Residue-level contacts at the interface:
Residue L40 in chain B interacts with residue M76 in chain A (closest heavy-atom distance 3.6 Å).
Residue D78 in chain B is in contact with residue G77 in chain A (closest heavy-atom distance 2.6 Å).
Residue I75 in chain B contacts residue V44 in chain A (closest heavy-atom distance 3.2 Å).
Residue V102 in chain B interacts with residue R127 in chain A (closest heavy-atom distance 3.6 Å).
Residue Y98 in chain B contacts residue S135 in chain A (closest heavy-atom distance 3.3 Å).
Residue M36 in chain B contacts residue L46 in chain A (closest heavy-atom distance 3.1 Å).
Residue W87 in chain B is in contact with residue M76 in chain A (closest heavy-atom distance 2.9 Å).
Residue E99 in chain B is in contact with residue L133 in chain A (closest heavy-atom distance 3.5 Å).
Residue G85 in chain B is in contact with residue L74 in chain A (closest heavy-atom distance 3.5 Å).
Residue K53 in chain B is in contact with residue N25 in chain A (closest heavy-atom distance 2.6 Å).
Residue D95 in chain B is in contact with residue E132 in chain A (closest heavy-atom distance 2.4 Å).
Residue Y98 in chain B is in contact with residue L134 in chain A (closest heavy-atom distance 3.7 Å).
Residue G83 in chain B contacts residue D138 in chain A (closest heavy-atom distance 2.9 Å).
Residue Q39 in chain B contacts residue M43 in chain A (closest heavy-atom distance 3.2 Å).
Residue A81 in chain B contacts residue S135 in chain A (closest heavy-atom distance 3.0 Å).
Residue A81 in chain B interacts with residue E137 in chain A (closest heavy-atom distance 3.6 Å).
Residue D95 in chain B is in contact with residue L133 in chain A (closest heavy-atom distance 3.2 Å).
Residue L154 in chain B contacts residue L118 in chain A (closest heavy-atom distance 3.5 Å).
Residue F50 in chain B is in contact with residue L36 in chain A (closest heavy-atom distance 3.5 Å).
Residue V77 in chain B is in contact with residue V44 in chain A (closest heavy-atom distance 3.6 Å).
Residue L154 in chain B contacts residue T119 in chain A (closest heavy-atom distance 3.5 Å).
Residue E57 in chain B contacts residue N25 in chain A (closest heavy-atom distance 3.5 Å).
Residue F43 in chain B interacts with residue L36 in chain A (closest heavy-atom distance 3.5 Å).
Residue G76 in chain B is in contact with residue I78 in chain A (closest heavy-atom distance 3.7 Å).
Residue L80 in chain B contacts residue S135 in chain A (closest heavy-atom distance 3.7 Å).
Residue Y98 in chain B contacts residue L133 in chain A (closest heavy-atom distance 3.7 Å).
Residue Y98 in chain B interacts with residue Y122 in chain A (closest heavy-atom distance 3.1 Å).
Residue K150 in chain B is in contact with residue P136 in chain A (closest heavy-atom distance 3.3 Å).
Residue F86 in chain B contacts residue S75 in chain A (closest heavy-atom distance 3.0 Å).
Residue V77 in chain B contacts residue I78 in chain A (closest heavy-atom distance 3.5 Å).
Residue M36 in chain B is in contact with residue Y72 in chain A (closest heavy-atom distance 3.7 Å).
Residue K218 in chain B is in contact with residue S223 in chain A (closest heavy-atom distance 3.4 Å).
Residue F43 in chain B interacts with residue A40 in chain A (closest heavy-atom distance 3.1 Å).
Residue L40 in chain B is in contact with residue M43 in chain A (closest heavy-atom distance 3.5 Å).
Residue A153 in chain B interacts with residue V140 in chain A (closest heavy-atom distance 3.5 Å).
Residue K150 in chain B is in contact with residue E137 in chain A (closest heavy-atom distance 3.4 Å).
Residue E214 in chain B is in contact with residue V224 in chain A (closest heavy-atom distance 3.7 Å).
Residue F43 in chain B is in contact with residue K39 in chain A (closest heavy-atom distance 3.7 Å).
Residue K218 in chain B is in contact with residue D222 in chain A (closest heavy-atom distance 2.7 Å).
Residue F43 in chain B interacts with residue M76 in chain A (closest heavy-atom distance 3.4 Å).
Residue D95 in chain B interacts with residue M131 in chain A (closest heavy-atom distance 3.0 Å).
Residue V102 in chain B contacts residue Y122 in chain A (closest heavy-atom distance 3.4 Å).
Residue E106 in chain B contacts residue R127 in chain A (closest heavy-atom distance 2.9 Å).
Residue L154 in chain B interacts with residue M163 in chain A (closest heavy-atom distance 3.6 Å).
Residue E99 in chain B interacts with residue R127 in chain A (closest heavy-atom distance 2.7 Å).
Residue G76 in chain B is in contact with residue G77 in chain A (closest heavy-atom distance 3.6 Å).
Residue S82 in chain B is in contact with residue D138 in chain A (closest heavy-atom distance 2.8 Å).
Residue K84 in chain B interacts with residue Y93 in chain A (closest heavy-atom distance 3.4 Å).
Residue W87 in chain B is in contact with residue G77 in chain A (closest heavy-atom distance 3.4 Å).
Residue F50 in chain B contacts residue L33 in chain A (closest heavy-atom distance 3.6 Å).
Residue V77 in chain B interacts with residue G77 in chain A (closest heavy-atom distance 2.9 Å).
Residue T156 in chain B is in contact with residue S160 in chain A (closest heavy-atom distance 2.8 Å).
Residue F86 in chain B contacts residue M76 in chain A (closest heavy-atom distance 3.4 Å).
Residue L40 in chain B interacts with residue Y72 in chain A (closest heavy-atom distance 3.3 Å).
Residue L217 in chain B interacts with residue V224 in chain A (closest heavy-atom distance 3.6 Å).
Residue S82 in chain B interacts with residue S135 in chain A (closest heavy-atom distance 3.6 Å).
Residue T156 in chain B is in contact with residue G161 in chain A (closest heavy-atom distance 3.0 Å).
Residue H54 in chain B is in contact with residue A29 in chain A (closest heavy-atom distance 3.5 Å).
Residue V77 in chain B contacts residue M76 in chain A (closest heavy-atom distance 3.5 Å).
Residue N46 in chain B is in contact with residue K39 in chain A (closest heavy-atom distance 3.2 Å).

Sequence of chain B:
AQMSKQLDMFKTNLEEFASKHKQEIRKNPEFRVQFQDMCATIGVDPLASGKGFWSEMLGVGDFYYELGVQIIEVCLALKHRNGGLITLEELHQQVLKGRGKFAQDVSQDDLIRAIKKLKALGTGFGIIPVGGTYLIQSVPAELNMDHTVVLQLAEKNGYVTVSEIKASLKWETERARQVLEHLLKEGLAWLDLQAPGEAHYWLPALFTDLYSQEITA

Sequence of chain A:
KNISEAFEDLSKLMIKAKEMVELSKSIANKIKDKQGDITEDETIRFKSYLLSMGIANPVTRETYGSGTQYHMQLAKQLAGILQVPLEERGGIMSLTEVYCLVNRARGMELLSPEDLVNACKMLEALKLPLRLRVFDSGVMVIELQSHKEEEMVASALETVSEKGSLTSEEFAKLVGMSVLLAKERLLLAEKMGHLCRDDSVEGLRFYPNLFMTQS

This data describes a binding interaction between two proteins.